These two protein chains interact to form a complex.

Sequence of the first protein:
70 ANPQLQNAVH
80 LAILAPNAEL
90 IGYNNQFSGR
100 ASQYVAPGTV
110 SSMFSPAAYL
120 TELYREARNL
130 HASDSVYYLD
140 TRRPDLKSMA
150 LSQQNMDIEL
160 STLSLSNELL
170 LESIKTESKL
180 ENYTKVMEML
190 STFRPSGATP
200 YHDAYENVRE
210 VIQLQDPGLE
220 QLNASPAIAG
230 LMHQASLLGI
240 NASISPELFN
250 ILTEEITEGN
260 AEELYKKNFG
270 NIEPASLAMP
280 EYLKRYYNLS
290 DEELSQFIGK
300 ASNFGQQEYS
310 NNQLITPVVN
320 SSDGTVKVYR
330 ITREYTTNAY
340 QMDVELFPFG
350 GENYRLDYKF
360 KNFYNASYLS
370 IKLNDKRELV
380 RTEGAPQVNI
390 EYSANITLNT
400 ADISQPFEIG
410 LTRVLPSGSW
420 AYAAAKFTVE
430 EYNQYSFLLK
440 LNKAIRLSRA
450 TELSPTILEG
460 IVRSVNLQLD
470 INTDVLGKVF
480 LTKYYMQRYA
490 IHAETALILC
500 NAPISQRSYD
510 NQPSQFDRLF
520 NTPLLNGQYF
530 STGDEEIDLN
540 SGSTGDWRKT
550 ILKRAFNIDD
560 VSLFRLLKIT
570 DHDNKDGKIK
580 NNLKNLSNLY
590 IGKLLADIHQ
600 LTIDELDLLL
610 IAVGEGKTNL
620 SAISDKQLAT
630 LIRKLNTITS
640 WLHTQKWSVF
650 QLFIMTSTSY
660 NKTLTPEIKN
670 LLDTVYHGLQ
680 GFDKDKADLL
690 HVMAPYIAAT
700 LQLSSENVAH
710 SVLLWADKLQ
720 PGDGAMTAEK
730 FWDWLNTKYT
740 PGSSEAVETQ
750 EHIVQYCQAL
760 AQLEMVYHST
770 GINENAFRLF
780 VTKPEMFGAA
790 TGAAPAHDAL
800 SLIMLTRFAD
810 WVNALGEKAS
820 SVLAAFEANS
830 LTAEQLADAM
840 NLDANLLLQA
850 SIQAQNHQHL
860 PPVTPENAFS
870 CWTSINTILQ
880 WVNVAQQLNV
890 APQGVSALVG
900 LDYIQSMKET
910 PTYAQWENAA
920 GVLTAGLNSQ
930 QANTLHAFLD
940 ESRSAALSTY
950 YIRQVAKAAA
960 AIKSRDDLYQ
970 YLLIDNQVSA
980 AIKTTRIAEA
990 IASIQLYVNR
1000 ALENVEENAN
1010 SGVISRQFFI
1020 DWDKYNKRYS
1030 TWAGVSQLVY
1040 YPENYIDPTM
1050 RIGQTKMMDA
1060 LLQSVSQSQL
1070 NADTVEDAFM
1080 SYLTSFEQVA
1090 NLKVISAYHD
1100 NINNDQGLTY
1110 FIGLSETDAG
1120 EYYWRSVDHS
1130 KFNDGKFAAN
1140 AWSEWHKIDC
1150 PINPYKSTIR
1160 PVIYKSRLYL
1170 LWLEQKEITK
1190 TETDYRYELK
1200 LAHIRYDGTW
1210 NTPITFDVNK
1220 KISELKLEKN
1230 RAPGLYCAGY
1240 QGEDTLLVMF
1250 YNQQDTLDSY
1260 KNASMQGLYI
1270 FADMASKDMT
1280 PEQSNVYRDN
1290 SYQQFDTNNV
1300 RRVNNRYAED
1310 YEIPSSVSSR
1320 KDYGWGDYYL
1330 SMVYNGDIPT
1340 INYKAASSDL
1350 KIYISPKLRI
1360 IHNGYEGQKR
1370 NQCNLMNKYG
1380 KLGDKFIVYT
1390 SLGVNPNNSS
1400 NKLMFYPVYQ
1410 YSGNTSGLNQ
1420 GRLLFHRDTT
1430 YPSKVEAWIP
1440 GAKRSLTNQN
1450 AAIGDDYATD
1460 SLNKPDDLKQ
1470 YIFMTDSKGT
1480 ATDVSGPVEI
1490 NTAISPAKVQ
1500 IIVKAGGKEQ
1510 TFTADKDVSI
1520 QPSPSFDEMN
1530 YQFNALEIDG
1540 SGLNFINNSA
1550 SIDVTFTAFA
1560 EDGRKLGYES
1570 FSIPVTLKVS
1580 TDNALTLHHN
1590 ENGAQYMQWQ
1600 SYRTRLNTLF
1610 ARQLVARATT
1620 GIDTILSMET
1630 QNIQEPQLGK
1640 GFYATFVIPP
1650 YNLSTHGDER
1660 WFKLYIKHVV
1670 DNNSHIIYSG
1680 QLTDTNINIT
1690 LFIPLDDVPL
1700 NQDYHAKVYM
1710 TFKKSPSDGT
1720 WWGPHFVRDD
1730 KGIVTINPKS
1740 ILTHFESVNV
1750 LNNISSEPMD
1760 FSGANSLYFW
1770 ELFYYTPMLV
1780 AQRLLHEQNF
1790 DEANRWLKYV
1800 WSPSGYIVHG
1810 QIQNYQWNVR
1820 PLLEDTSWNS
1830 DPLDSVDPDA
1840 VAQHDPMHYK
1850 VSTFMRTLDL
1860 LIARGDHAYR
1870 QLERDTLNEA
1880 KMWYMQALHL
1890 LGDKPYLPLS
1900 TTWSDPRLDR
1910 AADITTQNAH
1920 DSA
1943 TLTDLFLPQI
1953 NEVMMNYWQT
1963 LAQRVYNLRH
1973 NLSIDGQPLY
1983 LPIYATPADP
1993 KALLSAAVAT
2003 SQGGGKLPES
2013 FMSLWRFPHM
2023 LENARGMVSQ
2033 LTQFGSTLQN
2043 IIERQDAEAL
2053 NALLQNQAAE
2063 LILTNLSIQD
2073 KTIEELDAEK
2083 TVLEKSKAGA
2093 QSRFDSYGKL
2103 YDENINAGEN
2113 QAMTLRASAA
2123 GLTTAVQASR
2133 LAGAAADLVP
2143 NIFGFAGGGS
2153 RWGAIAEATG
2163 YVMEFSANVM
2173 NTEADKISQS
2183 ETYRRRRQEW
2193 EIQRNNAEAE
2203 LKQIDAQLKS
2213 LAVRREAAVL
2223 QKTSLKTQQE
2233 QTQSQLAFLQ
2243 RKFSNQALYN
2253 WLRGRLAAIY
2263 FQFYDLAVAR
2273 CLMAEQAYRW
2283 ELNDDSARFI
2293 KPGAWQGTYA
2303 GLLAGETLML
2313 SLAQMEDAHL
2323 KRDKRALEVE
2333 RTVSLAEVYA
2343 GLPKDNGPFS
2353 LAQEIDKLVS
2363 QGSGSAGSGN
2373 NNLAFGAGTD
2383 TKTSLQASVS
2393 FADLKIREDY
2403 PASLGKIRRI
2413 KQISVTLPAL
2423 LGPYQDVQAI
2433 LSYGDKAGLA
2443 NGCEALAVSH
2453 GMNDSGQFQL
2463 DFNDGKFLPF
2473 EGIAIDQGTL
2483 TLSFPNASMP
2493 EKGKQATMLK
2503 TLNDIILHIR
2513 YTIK

Interface contacts:
Residue L2423 in the first protein interacts with residue P493 in the second protein (closest heavy-atom distance 4.8 Å).
Residue L2422 in the first protein contacts residue V494 in the second protein (closest heavy-atom distance 4.5 Å).
Residue P2425 in the first protein is in contact with residue N490 in the second protein (closest heavy-atom distance 4.0 Å).
Residue L2422 in the first protein contacts residue Y525 in the second protein (closest heavy-atom distance 3.8 Å).
Residue A2421 in the first protein contacts residue Y525 in the second protein (closest heavy-atom distance 4.3 Å).
Residue A2421 in the first protein interacts with residue E495 in the second protein (closest heavy-atom distance 4.8 Å).
Residue N2505 in the first protein contacts residue K536 in the second protein (closest heavy-atom distance 4.1 Å).
Residue P2425 in the first protein is in contact with residue G470 in the second protein (closest heavy-atom distance 4.0 Å).
Residue P2420 in the first protein is in contact with residue Y525 in the second protein (closest heavy-atom distance 3.6 Å).
Residue P2425 in the first protein is in contact with residue P488 in the second protein (closest heavy-atom distance 4.2 Å).
Residue N2505 in the first protein interacts with residue G535 in the second protein (closest heavy-atom distance 2.7 Å).
Residue L2504 in the first protein interacts with residue K534 in the second protein (closest heavy-atom distance 3.8 Å).
Residue M2454 in the first protein is in contact with residue T497 in the second protein (closest heavy-atom distance 3.5 Å).
Residue N2505 in the first protein contacts residue Y525 in the second protein (closest heavy-atom distance 4.8 Å).
Residue L2422 in the first protein is in contact with residue F532 in the second protein (closest heavy-atom distance 3.0 Å).
Residue P2420 in the first protein contacts residue E495 in the second protein (closest heavy-atom distance 3.5 Å).
Residue P2420 in the first protein interacts with residue R523 in the second protein (closest heavy-atom distance 3.8 Å).
Residue D2428 in the first protein interacts with residue R472 in the second protein (closest heavy-atom distance 4.0 Å).
Residue Y2426 in the first protein is in contact with residue G470 in the second protein (closest heavy-atom distance 4.0 Å).
Residue Y2426 in the first protein contacts residue F486 in the second protein (closest heavy-atom distance 4.7 Å).
Residue N2505 in the first protein is in contact with residue K534 in the second protein (closest heavy-atom distance 3.0 Å).
Residue G2424 in the first protein is in contact with residue A491 in the second protein (closest heavy-atom distance 4.3 Å).
Residue D2506 in the first protein is in contact with residue R523 in the second protein (closest heavy-atom distance 4.4 Å).
Residue G2424 in the first protein is in contact with residue N490 in the second protein (closest heavy-atom distance 3.4 Å).
Residue A2421 in the first protein contacts residue P493 in the second protein (closest heavy-atom distance 3.6 Å).
Residue A2354 in the first protein contacts residue K534 in the second protein (closest heavy-atom distance 4.7 Å).
Residue D2358 in the first protein is in contact with residue K534 in the second protein (closest heavy-atom distance 3.1 Å).
Residue L2422 in the first protein interacts with residue K534 in the second protein (closest heavy-atom distance 3.8 Å).
Residue L2419 in the first protein is in contact with residue V494 in the second protein (closest heavy-atom distance 3.3 Å).
Residue L2423 in the first protein interacts with residue R472 in the second protein (closest heavy-atom distance 3.3 Å).
Residue L2423 in the first protein contacts residue V494 in the second protein (closest heavy-atom distance 3.9 Å).
Residue Y2426 in the first protein contacts residue R472 in the second protein (closest heavy-atom distance 4.0 Å).
Residue A2421 in the first protein is in contact with residue V494 in the second protein (closest heavy-atom distance 2.9 Å).
Residue L2422 in the first protein contacts residue L492 in the second protein (closest heavy-atom distance 3.4 Å).
Residue L2422 in the first protein interacts with residue G535 in the second protein (closest heavy-atom distance 4.3 Å).
Residue T2418 in the first protein contacts residue E495 in the second protein (closest heavy-atom distance 4.9 Å).
Residue P2425 in the first protein is in contact with residue R472 in the second protein (closest heavy-atom distance 3.0 Å).
Residue T2503 in the first protein contacts residue K534 in the second protein (closest heavy-atom distance 3.8 Å).
Residue G2424 in the first protein interacts with residue R472 in the second protein (closest heavy-atom distance 3.0 Å).
Residue H2452 in the first protein interacts with residue V494 in the second protein (closest heavy-atom distance 3.6 Å).
Residue L2423 in the first protein is in contact with residue L492 in the second protein (closest heavy-atom distance 2.8 Å).
Residue M2454 in the first protein is in contact with residue E495 in the second protein (closest heavy-atom distance 4.5 Å).
Residue A2421 in the first protein is in contact with residue L492 in the second protein (closest heavy-atom distance 4.3 Å).
Residue G2424 in the first protein interacts with residue L492 in the second protein (closest heavy-atom distance 4.8 Å).
Residue M2454 in the first protein contacts residue P499 in the second protein (closest heavy-atom distance 4.4 Å).
Residue L2423 in the first protein is in contact with residue A491 in the second protein (closest heavy-atom distance 3.5 Å).
Residue M2454 in the first protein interacts with residue V494 in the second protein (closest heavy-atom distance 3.6 Å).
Residue L2422 in the first protein contacts residue A491 in the second protein (closest heavy-atom distance 3.8 Å).
Residue L2423 in the first protein contacts residue N490 in the second protein (closest heavy-atom distance 4.5 Å).
Residue M2454 in the first protein interacts with residue H498 in the second protein (closest heavy-atom distance 3.5 Å).
Residue G2453 in the first protein is in contact with residue V494 in the second protein (closest heavy-atom distance 3.2 Å).
Residue K2502 in the first protein interacts with residue K534 in the second protein (closest heavy-atom distance 2.8 Å).
Residue L2422 in the first protein interacts with residue A533 in the second protein (closest heavy-atom distance 3.7 Å).
Residue G2424 in the first protein is in contact with residue L489 in the second protein (closest heavy-atom distance 4.4 Å).
Residue P2425 in the first protein interacts with residue L489 in the second protein (closest heavy-atom distance 3.4 Å).
Residue Q2427 in the first protein contacts residue R472 in the second protein (closest heavy-atom distance 3.3 Å).
Residue L2422 in the first protein is in contact with residue P493 in the second protein (closest heavy-atom distance 3.8 Å).
Residue I2508 in the first protein interacts with residue R523 in the second protein (closest heavy-atom distance 4.1 Å).
Residue P2420 in the first protein interacts with residue V494 in the second protein (closest heavy-atom distance 4.6 Å).

Sequence of the second protein:
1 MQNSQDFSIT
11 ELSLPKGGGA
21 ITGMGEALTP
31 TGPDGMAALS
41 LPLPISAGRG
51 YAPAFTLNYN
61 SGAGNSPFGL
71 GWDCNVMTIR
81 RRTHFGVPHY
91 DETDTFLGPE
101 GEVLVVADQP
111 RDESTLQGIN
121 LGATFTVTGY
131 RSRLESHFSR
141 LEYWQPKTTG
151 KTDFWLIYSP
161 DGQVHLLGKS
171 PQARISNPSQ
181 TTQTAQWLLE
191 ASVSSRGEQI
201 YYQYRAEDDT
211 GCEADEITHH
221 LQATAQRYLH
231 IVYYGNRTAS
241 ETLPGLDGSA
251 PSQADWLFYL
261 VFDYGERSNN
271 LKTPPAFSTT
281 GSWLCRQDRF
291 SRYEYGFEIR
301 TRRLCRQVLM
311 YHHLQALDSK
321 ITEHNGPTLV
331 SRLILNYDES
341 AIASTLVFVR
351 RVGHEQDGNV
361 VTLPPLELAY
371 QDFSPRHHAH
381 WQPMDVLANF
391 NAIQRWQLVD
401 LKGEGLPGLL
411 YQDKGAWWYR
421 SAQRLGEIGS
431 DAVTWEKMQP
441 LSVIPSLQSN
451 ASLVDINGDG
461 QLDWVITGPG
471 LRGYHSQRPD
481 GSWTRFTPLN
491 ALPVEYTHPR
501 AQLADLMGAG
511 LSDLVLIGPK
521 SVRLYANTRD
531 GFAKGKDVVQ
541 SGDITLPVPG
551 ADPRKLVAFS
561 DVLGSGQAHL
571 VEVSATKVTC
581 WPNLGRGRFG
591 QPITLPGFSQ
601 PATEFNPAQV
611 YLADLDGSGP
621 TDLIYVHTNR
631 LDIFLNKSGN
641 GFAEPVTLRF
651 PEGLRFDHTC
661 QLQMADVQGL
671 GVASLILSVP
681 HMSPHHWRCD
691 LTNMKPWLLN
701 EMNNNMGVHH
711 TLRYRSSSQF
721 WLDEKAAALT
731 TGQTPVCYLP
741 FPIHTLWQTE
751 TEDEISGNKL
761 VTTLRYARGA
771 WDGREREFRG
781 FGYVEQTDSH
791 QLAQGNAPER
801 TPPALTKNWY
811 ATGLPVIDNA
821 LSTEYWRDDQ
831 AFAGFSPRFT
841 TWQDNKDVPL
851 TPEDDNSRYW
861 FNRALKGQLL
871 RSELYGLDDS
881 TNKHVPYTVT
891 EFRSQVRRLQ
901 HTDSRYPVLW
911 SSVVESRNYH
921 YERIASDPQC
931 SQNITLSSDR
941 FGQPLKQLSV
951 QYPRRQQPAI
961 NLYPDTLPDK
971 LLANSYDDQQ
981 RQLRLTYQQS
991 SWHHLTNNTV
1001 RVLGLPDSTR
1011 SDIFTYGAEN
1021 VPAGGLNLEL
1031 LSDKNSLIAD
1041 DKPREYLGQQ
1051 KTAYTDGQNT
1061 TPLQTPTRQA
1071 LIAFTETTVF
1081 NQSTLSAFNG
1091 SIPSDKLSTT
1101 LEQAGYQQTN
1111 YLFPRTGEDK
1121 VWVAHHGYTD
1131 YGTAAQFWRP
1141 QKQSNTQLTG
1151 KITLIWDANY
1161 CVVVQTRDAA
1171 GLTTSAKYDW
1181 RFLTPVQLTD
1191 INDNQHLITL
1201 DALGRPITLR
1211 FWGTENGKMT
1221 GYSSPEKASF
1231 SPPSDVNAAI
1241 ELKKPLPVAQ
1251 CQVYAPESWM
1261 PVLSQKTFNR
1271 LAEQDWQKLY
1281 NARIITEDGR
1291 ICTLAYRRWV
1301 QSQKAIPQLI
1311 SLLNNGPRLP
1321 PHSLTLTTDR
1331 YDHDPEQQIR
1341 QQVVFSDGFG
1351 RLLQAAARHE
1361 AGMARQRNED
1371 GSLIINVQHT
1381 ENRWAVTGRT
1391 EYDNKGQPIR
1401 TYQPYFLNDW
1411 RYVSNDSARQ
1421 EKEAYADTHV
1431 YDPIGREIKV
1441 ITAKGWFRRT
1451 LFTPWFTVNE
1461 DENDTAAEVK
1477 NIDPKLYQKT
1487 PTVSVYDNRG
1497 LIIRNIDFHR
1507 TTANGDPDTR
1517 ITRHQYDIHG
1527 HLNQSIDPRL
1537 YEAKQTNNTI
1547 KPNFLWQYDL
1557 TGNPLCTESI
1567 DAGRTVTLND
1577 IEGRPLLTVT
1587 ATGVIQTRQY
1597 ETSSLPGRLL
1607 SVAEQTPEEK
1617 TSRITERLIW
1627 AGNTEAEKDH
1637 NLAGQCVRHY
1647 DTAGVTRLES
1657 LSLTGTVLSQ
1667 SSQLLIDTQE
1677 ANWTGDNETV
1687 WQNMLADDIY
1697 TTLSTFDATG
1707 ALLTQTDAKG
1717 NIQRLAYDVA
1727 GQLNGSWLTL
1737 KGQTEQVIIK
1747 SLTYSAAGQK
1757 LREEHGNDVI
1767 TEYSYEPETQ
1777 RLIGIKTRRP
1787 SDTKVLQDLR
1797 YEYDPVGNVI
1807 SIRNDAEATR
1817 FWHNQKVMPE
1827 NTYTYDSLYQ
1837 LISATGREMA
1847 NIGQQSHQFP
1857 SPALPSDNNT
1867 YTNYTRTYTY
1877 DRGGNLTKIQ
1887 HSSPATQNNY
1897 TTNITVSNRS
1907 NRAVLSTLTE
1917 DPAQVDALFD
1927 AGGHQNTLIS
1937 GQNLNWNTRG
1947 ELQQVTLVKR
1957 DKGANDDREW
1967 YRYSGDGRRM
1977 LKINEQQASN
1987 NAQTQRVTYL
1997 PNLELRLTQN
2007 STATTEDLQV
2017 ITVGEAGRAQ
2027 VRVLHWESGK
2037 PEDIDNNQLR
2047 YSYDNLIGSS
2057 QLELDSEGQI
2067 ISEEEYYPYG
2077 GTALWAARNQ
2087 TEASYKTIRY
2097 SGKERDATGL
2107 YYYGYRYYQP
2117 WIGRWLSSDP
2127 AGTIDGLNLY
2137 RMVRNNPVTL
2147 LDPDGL